The following describes two proteins that form a bound complex.

Residue-level contacts at the interface:
Residue E239 in protein 2 is in contact with residue K34 in protein 1 (closest heavy-atom distance 3.9 Å).
Residue D237 in protein 2 interacts with residue D38 in protein 1 (closest heavy-atom distance 3.5 Å).
Residue D237 in protein 2 interacts with residue E37 in protein 1 (closest heavy-atom distance 3.0 Å).
Residue R26 in protein 2 interacts with residue E17 in protein 1 (closest heavy-atom distance 3.1 Å).
Residue I31 in protein 2 contacts residue L77 in protein 1 (closest heavy-atom distance 4.7 Å).
Residue L30 in protein 2 contacts residue L74 in protein 1 (closest heavy-atom distance 3.9 Å).
Residue E241 in protein 2 contacts residue A33 in protein 1 (closest heavy-atom distance 3.3 Å).
Residue R26 in protein 2 contacts residue G22 in protein 1 (closest heavy-atom distance 2.8 Å).
Residue R26 in protein 2 is in contact with residue L74 in protein 1 (closest heavy-atom distance 4.6 Å).
Residue R26 in protein 2 interacts with residue I16 in protein 1 (closest heavy-atom distance 3.8 Å).
Residue T27 in protein 2 contacts residue I16 in protein 1 (closest heavy-atom distance 3.9 Å).
Residue R441 in protein 2 interacts with residue M93 in protein 1 (closest heavy-atom distance 3.5 Å).
Residue M224 in protein 2 contacts residue L45 in protein 1 (closest heavy-atom distance 3.8 Å).
Residue E239 in protein 2 contacts residue K36 in protein 1 (closest heavy-atom distance 2.7 Å).
Residue Q234 in protein 2 is in contact with residue D56 in protein 1 (closest heavy-atom distance 3.8 Å).
Residue M224 in protein 2 contacts residue A33 in protein 1 (closest heavy-atom distance 4.2 Å).
Residue E241 in protein 2 is in contact with residue K34 in protein 1 (closest heavy-atom distance 3.0 Å).
Residue G238 in protein 2 is in contact with residue D38 in protein 1 (closest heavy-atom distance 4.3 Å).
Residue L236 in protein 2 interacts with residue K43 in protein 1 (closest heavy-atom distance 4.5 Å).
Residue V242 in protein 2 contacts residue I32 in protein 1 (closest heavy-atom distance 3.8 Å).
Residue G238 in protein 2 contacts residue E37 in protein 1 (closest heavy-atom distance 4.3 Å).
Residue R28 in protein 2 is in contact with residue I89 in protein 1 (closest heavy-atom distance 3.4 Å).
Residue L236 in protein 2 contacts residue E37 in protein 1 (closest heavy-atom distance 4.0 Å).
Residue L30 in protein 2 interacts with residue S75 in protein 1 (closest heavy-atom distance 3.6 Å).
Residue Y240 in protein 2 is in contact with residue W58 in protein 1 (closest heavy-atom distance 3.6 Å).
Residue F24 in protein 2 contacts residue N88 in protein 1 (closest heavy-atom distance 3.3 Å).
Residue N442 in protein 2 interacts with residue L98 in protein 1 (closest heavy-atom distance 3.8 Å).
Residue I31 in protein 2 interacts with residue K79 in protein 1 (closest heavy-atom distance 2.9 Å).
Residue L235 in protein 2 contacts residue R35 in protein 1 (closest heavy-atom distance 4.0 Å).
Residue R28 in protein 2 contacts residue Y90 in protein 1 (closest heavy-atom distance 4.2 Å).
Residue R26 in protein 2 is in contact with residue H23 in protein 1 (closest heavy-atom distance 4.6 Å).
Residue G238 in protein 2 interacts with residue K36 in protein 1 (closest heavy-atom distance 3.5 Å).
Residue L30 in protein 2 interacts with residue H73 in protein 1 (closest heavy-atom distance 3.7 Å).
Residue I31 in protein 2 interacts with residue L74 in protein 1 (closest heavy-atom distance 3.8 Å).
Residue R28 in protein 2 contacts residue N88 in protein 1 (closest heavy-atom distance 2.8 Å).
Residue T27 in protein 2 is in contact with residue L74 in protein 1 (closest heavy-atom distance 4.3 Å).
Residue R441 in protein 2 contacts residue P94 in protein 1 (closest heavy-atom distance 3.2 Å).
Residue T379 in protein 2 contacts residue H23 in protein 1 (closest heavy-atom distance 3.9 Å).
Residue Q234 in protein 2 contacts residue R35 in protein 1 (closest heavy-atom distance 3.0 Å).
Residue Y240 in protein 2 contacts residue R35 in protein 1 (closest heavy-atom distance 2.9 Å).
Residue G443 in protein 2 contacts residue L98 in protein 1 (closest heavy-atom distance 3.8 Å).
Residue I31 in protein 2 is in contact with residue A82 in protein 1 (closest heavy-atom distance 4.2 Å).
Residue L236 in protein 2 interacts with residue R35 in protein 1 (closest heavy-atom distance 3.4 Å).
Residue A32 in protein 2 is in contact with residue I89 in protein 1 (closest heavy-atom distance 3.7 Å).
Residue L30 in protein 2 is in contact with residue K79 in protein 1 (closest heavy-atom distance 3.8 Å).
Residue F24 in protein 2 interacts with residue D86 in protein 1 (closest heavy-atom distance 3.7 Å).
Residue R23 in protein 2 contacts residue E17 in protein 1 (closest heavy-atom distance 3.2 Å).
Residue M224 in protein 2 interacts with residue W58 in protein 1 (closest heavy-atom distance 4.1 Å).
Residue I31 in protein 2 is in contact with residue L85 in protein 1 (closest heavy-atom distance 4.4 Å).
Residue I31 in protein 2 contacts residue L83 in protein 1 (closest heavy-atom distance 3.9 Å).
Residue I31 in protein 2 interacts with residue I89 in protein 1 (closest heavy-atom distance 3.6 Å).
Residue Q234 in protein 2 contacts residue W58 in protein 1 (closest heavy-atom distance 3.3 Å).
Residue E239 in protein 2 interacts with residue R35 in protein 1 (closest heavy-atom distance 3.2 Å).
Residue Y240 in protein 2 interacts with residue K34 in protein 1 (closest heavy-atom distance 3.5 Å).
Residue T379 in protein 2 contacts residue G22 in protein 1 (closest heavy-atom distance 3.4 Å).
Residue L30 in protein 2 interacts with residue H23 in protein 1 (closest heavy-atom distance 4.7 Å).
Residue A243 in protein 2 interacts with residue I32 in protein 1 (closest heavy-atom distance 3.0 Å).
Residue L235 in protein 2 interacts with residue W58 in protein 1 (closest heavy-atom distance 3.7 Å).
Residue V242 in protein 2 is in contact with residue A33 in protein 1 (closest heavy-atom distance 3.8 Å).
Residue T27 in protein 2 contacts residue L12 in protein 1 (closest heavy-atom distance 4.1 Å).

Sequence of protein 1:
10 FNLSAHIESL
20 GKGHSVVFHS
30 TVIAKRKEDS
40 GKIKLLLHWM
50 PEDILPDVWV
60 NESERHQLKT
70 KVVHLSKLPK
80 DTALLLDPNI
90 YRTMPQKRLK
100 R

Sequence of protein 2:
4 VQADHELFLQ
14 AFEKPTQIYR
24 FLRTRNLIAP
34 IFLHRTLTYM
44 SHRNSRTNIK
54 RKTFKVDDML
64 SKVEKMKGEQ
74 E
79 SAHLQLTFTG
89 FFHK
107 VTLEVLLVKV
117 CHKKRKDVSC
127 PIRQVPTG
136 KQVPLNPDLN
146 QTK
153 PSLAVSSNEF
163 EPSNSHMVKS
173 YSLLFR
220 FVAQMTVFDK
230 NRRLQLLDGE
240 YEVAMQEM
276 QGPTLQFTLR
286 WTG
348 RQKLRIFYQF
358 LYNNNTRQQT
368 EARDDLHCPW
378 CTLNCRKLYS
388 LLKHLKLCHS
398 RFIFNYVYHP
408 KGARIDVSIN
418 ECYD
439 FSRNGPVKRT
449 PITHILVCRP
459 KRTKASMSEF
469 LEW